These two protein chains interact to form a complex.

Residue-level contacts at the interface:
Residue I35 in the first protein is in contact with residue I6 in the second protein (closest heavy-atom distance 3.6 Å).
Residue V29 in the first protein interacts with residue A17 in the second protein (closest heavy-atom distance 3.4 Å).
Residue V29 in the first protein is in contact with residue P16 in the second protein (closest heavy-atom distance 3.4 Å).
Residue G31 in the first protein interacts with residue V11 in the second protein (closest heavy-atom distance 4.1 Å).
Residue R62 in the first protein contacts residue V4 in the second protein (closest heavy-atom distance 3.8 Å).
Residue G31 in the first protein contacts residue R9 in the second protein (closest heavy-atom distance 4.2 Å).
Residue M36 in the first protein contacts residue I6 in the second protein (closest heavy-atom distance 3.8 Å).
Residue T108 in the first protein interacts with residue I10 in the second protein (closest heavy-atom distance 3.5 Å).
Residue T63 in the first protein is in contact with residue S3 in the second protein (closest heavy-atom distance 2.5 Å).
Residue M36 in the first protein interacts with residue V7 in the second protein (closest heavy-atom distance 4.2 Å).
Residue V29 in the first protein is in contact with residue V11 in the second protein (closest heavy-atom distance 4.5 Å).
Residue E32 in the first protein is in contact with residue L12 in the second protein (closest heavy-atom distance 2.9 Å).
Residue V33 in the first protein contacts residue G8 in the second protein (closest heavy-atom distance 4.6 Å).
Residue Q34 in the first protein contacts residue G8 in the second protein (closest heavy-atom distance 3.6 Å).
Residue R109 in the first protein interacts with residue I10 in the second protein (closest heavy-atom distance 4.2 Å).
Residue P88 in the first protein interacts with residue I6 in the second protein (closest heavy-atom distance 3.8 Å).
Residue R92 in the first protein contacts residue S13 in the second protein (closest heavy-atom distance 3.7 Å).
Residue T63 in the first protein interacts with residue V4 in the second protein (closest heavy-atom distance 2.7 Å).
Residue I64 in the first protein contacts residue V4 in the second protein (closest heavy-atom distance 3.5 Å).
Residue I64 in the first protein interacts with residue I6 in the second protein (closest heavy-atom distance 4.0 Å).
Residue I35 in the first protein is in contact with residue R9 in the second protein (closest heavy-atom distance 4.2 Å).
Residue A111 in the first protein interacts with residue I10 in the second protein (closest heavy-atom distance 4.0 Å).
Residue V29 in the first protein contacts residue K15 in the second protein (closest heavy-atom distance 3.4 Å).
Residue W85 in the first protein interacts with residue V4 in the second protein (closest heavy-atom distance 3.8 Å).
Residue A65 in the first protein is in contact with residue S3 in the second protein (closest heavy-atom distance 3.5 Å).
Residue S37 in the first protein is in contact with residue V5 in the second protein (closest heavy-atom distance 2.8 Å).
Residue A65 in the first protein is in contact with residue V5 in the second protein (closest heavy-atom distance 3.9 Å).
Residue I64 in the first protein contacts residue S3 in the second protein (closest heavy-atom distance 3.6 Å).
Residue I35 in the first protein interacts with residue V5 in the second protein (closest heavy-atom distance 4.3 Å).
Residue V33 in the first protein contacts residue L12 in the second protein (closest heavy-atom distance 4.5 Å).
Residue R62 in the first protein contacts residue G2 in the second protein (closest heavy-atom distance 2.7 Å).
Residue E30 in the first protein contacts residue R9 in the second protein (closest heavy-atom distance 4.2 Å).
Residue L144 in the first protein interacts with residue L12 in the second protein (closest heavy-atom distance 4.1 Å).
Residue V29 in the first protein contacts residue R9 in the second protein (closest heavy-atom distance 3.3 Å).
Residue I35 in the first protein interacts with residue V7 in the second protein (closest heavy-atom distance 2.7 Å).
Residue G31 in the first protein is in contact with residue I10 in the second protein (closest heavy-atom distance 3.3 Å).
Residue R92 in the first protein interacts with residue V11 in the second protein (closest heavy-atom distance 4.0 Å).
Residue A65 in the first protein interacts with residue V4 in the second protein (closest heavy-atom distance 2.9 Å).
Residue L94 in the first protein contacts residue L12 in the second protein (closest heavy-atom distance 3.8 Å).
Residue R62 in the first protein is in contact with residue S3 in the second protein (closest heavy-atom distance 4.0 Å).
Residue I35 in the first protein interacts with residue I10 in the second protein (closest heavy-atom distance 4.4 Å).
Residue E32 in the first protein interacts with residue V11 in the second protein (closest heavy-atom distance 3.5 Å).
Residue S37 in the first protein contacts residue V7 in the second protein (closest heavy-atom distance 3.6 Å).
Residue F43 in the first protein is in contact with residue V4 in the second protein (closest heavy-atom distance 4.1 Å).
Residue V33 in the first protein contacts residue R9 in the second protein (closest heavy-atom distance 3.5 Å).
Residue S37 in the first protein contacts residue V4 in the second protein (closest heavy-atom distance 3.7 Å).
Residue E32 in the first protein contacts residue I10 in the second protein (closest heavy-atom distance 3.3 Å).
Residue T63 in the first protein contacts residue G2 in the second protein (closest heavy-atom distance 4.5 Å).
Residue M36 in the first protein interacts with residue V5 in the second protein (closest heavy-atom distance 3.4 Å).
Residue P70 in the first protein is in contact with residue S3 in the second protein (closest heavy-atom distance 4.0 Å).
Residue A59 in the first protein is in contact with residue V4 in the second protein (closest heavy-atom distance 4.0 Å).
Residue M36 in the first protein contacts residue V4 in the second protein (closest heavy-atom distance 3.8 Å).
Residue G90 in the first protein contacts residue R9 in the second protein (closest heavy-atom distance 2.9 Å).
Residue I35 in the first protein interacts with residue G8 in the second protein (closest heavy-atom distance 2.8 Å).
Residue Q34 in the first protein contacts residue R9 in the second protein (closest heavy-atom distance 4.5 Å).
Residue V107 in the first protein contacts residue L12 in the second protein (closest heavy-atom distance 4.3 Å).
Residue V33 in the first protein interacts with residue I10 in the second protein (closest heavy-atom distance 2.8 Å).
Residue Q34 in the first protein is in contact with residue I6 in the second protein (closest heavy-atom distance 4.0 Å).
Residue S37 in the first protein is in contact with residue S3 in the second protein (closest heavy-atom distance 4.3 Å).
Residue E30 in the first protein contacts residue V11 in the second protein (closest heavy-atom distance 3.2 Å).

Sequence of the first protein:
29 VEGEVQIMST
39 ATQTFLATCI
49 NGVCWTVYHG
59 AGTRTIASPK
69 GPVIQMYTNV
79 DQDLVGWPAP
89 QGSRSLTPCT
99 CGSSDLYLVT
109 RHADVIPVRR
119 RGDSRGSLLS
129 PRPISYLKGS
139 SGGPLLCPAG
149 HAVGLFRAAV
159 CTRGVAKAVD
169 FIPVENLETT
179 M

Sequence of the second protein:
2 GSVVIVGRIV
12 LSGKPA